Sequence of chain A:
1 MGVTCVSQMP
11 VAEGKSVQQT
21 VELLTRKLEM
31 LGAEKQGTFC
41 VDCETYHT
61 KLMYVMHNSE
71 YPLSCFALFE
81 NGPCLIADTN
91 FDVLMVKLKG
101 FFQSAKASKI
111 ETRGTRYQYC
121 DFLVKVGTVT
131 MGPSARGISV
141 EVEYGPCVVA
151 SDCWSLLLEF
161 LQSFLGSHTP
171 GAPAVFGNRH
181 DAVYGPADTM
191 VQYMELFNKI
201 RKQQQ

Sequence of chain B:
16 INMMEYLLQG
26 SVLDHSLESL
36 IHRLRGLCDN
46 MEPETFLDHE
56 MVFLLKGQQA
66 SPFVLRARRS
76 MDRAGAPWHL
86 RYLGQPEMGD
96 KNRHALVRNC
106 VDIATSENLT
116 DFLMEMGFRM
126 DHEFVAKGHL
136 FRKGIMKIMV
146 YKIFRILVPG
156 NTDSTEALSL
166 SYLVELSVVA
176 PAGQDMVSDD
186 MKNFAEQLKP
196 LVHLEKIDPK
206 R

These two protein chains interact to form a complex.

Contacts between the two chains:
Residue L85 in chain A interacts with residue N113 in chain B (closest heavy-atom distance 4.2 Å).
Residue C84 in chain A contacts residue N113 in chain B (closest heavy-atom distance 3.9 Å).
Residue L98 in chain A contacts residue F68 in chain B (closest heavy-atom distance 3.0 Å).
Residue F79 in chain A interacts with residue F117 in chain B (closest heavy-atom distance 2.8 Å).
Residue F91 in chain A is in contact with residue F117 in chain B (closest heavy-atom distance 3.9 Å).
Residue A87 in chain A contacts residue A109 in chain B (closest heavy-atom distance 3.6 Å).
Residue L85 in chain A is in contact with residue F117 in chain B (closest heavy-atom distance 3.3 Å).
Residue F101 in chain A contacts residue S66 in chain B (closest heavy-atom distance 3.9 Å).
Residue F101 in chain A is in contact with residue Q64 in chain B (closest heavy-atom distance 3.1 Å).
Residue F101 in chain A is in contact with residue K61 in chain B (closest heavy-atom distance 4.6 Å).
Residue P83 in chain A contacts residue N113 in chain B (closest heavy-atom distance 4.0 Å).
Residue K97 in chain A contacts residue N17 in chain B (closest heavy-atom distance 3.7 Å).
Residue L85 in chain A contacts residue S111 in chain B (closest heavy-atom distance 3.6 Å).
Residue M63 in chain A is in contact with residue M121 in chain B (closest heavy-atom distance 4.5 Å).
Residue L85 in chain A is in contact with residue T110 in chain B (closest heavy-atom distance 4.1 Å).
Residue K97 in chain A interacts with residue N104 in chain B (closest heavy-atom distance 3.2 Å).
Residue F101 in chain A is in contact with residue Q63 in chain B (closest heavy-atom distance 3.1 Å).
Residue L85 in chain A contacts residue L114 in chain B (closest heavy-atom distance 3.5 Å).
Residue D88 in chain A interacts with residue I108 in chain B (closest heavy-atom distance 3.8 Å).
Residue P83 in chain A is in contact with residue D116 in chain B (closest heavy-atom distance 4.0 Å).
Residue A87 in chain A is in contact with residue I108 in chain B (closest heavy-atom distance 3.9 Å).
Residue L94 in chain A contacts residue Y87 in chain B (closest heavy-atom distance 3.9 Å).
Residue N90 in chain A interacts with residue V106 in chain B (closest heavy-atom distance 3.5 Å).
Residue P83 in chain A interacts with residue F117 in chain B (closest heavy-atom distance 3.7 Å).
Residue K97 in chain A is in contact with residue Y87 in chain B (closest heavy-atom distance 5.0 Å).
Residue F101 in chain A contacts residue L60 in chain B (closest heavy-atom distance 4.1 Å).
Residue F101 in chain A interacts with residue M121 in chain B (closest heavy-atom distance 4.8 Å).
Residue D88 in chain A interacts with residue A109 in chain B (closest heavy-atom distance 3.5 Å).
Residue F79 in chain A is in contact with residue E120 in chain B (closest heavy-atom distance 1.9 Å).
Residue F102 in chain A interacts with residue M121 in chain B (closest heavy-atom distance 4.5 Å).
Residue F91 in chain A is in contact with residue I108 in chain B (closest heavy-atom distance 3.0 Å).
Residue L94 in chain A interacts with residue L70 in chain B (closest heavy-atom distance 4.6 Å).
Residue L98 in chain A is in contact with residue Y87 in chain B (closest heavy-atom distance 4.8 Å).
Residue G100 in chain A contacts residue Q64 in chain B (closest heavy-atom distance 4.1 Å).
Residue L94 in chain A contacts residue V106 in chain B (closest heavy-atom distance 3.8 Å).
Residue A87 in chain A interacts with residue T110 in chain B (closest heavy-atom distance 3.9 Å).
Residue L78 in chain A interacts with residue F117 in chain B (closest heavy-atom distance 4.9 Å).
Residue M63 in chain A is in contact with residue F117 in chain B (closest heavy-atom distance 4.0 Å).
Residue I86 in chain A is in contact with residue T110 in chain B (closest heavy-atom distance 4.3 Å).
Residue N90 in chain A interacts with residue D107 in chain B (closest heavy-atom distance 3.1 Å).
Residue N90 in chain A is in contact with residue I108 in chain B (closest heavy-atom distance 3.2 Å).
Residue F79 in chain A is in contact with residue M121 in chain B (closest heavy-atom distance 3.5 Å).
Residue F101 in chain A is in contact with residue G62 in chain B (closest heavy-atom distance 2.3 Å).
Residue L94 in chain A is in contact with residue I108 in chain B (closest heavy-atom distance 3.8 Å).
Residue L85 in chain A interacts with residue L118 in chain B (closest heavy-atom distance 4.7 Å).
Residue I86 in chain A interacts with residue S111 in chain B (closest heavy-atom distance 3.0 Å).
Residue P83 in chain A is in contact with residue E120 in chain B (closest heavy-atom distance 4.9 Å).
Residue L94 in chain A contacts residue F68 in chain B (closest heavy-atom distance 5.0 Å).
Residue A77 in chain A contacts residue F117 in chain B (closest heavy-atom distance 3.5 Å).
Residue K61 in chain A is in contact with residue E120 in chain B (closest heavy-atom distance 4.1 Å).
Residue I86 in chain A contacts residue A109 in chain B (closest heavy-atom distance 4.6 Å).